Interface contacts:
Residue I7 in chain A contacts residue L21 in chain B (closest heavy-atom distance 3.2 Å).
Residue I6 in chain A interacts with residue L21 in chain B (closest heavy-atom distance 4.5 Å).
Residue A41 in chain A is in contact with residue L25 in chain B (closest heavy-atom distance 4.6 Å).
Residue P36 in chain A contacts residue V22 in chain B (closest heavy-atom distance 4.1 Å).
Residue K24 in chain A interacts with residue D4 in chain B (closest heavy-atom distance 3.3 Å).
Residue V37 in chain A contacts residue I10 in chain B (closest heavy-atom distance 4.6 Å).
Residue V37 in chain A is in contact with residue V22 in chain B (closest heavy-atom distance 4.8 Å).
Residue A40 in chain A interacts with residue E26 in chain B (closest heavy-atom distance 4.3 Å).
Residue E11 in chain A contacts residue F29 in chain B (closest heavy-atom distance 4.2 Å).
Residue K28 in chain A contacts residue E11 in chain B (closest heavy-atom distance 2.9 Å).
Residue V44 in chain A is in contact with residue F29 in chain B (closest heavy-atom distance 3.6 Å).
Residue L13 in chain A is in contact with residue T2 in chain B (closest heavy-atom distance 4.6 Å).
Residue E17 in chain A is in contact with residue T2 in chain B (closest heavy-atom distance 4.8 Å).
Residue L21 in chain A interacts with residue I7 in chain B (closest heavy-atom distance 3.7 Å).
Residue P43 in chain A interacts with residue V31 in chain B (closest heavy-atom distance 3.5 Å).
Residue F29 in chain A is in contact with residue I10 in chain B (closest heavy-atom distance 4.9 Å).
Residue V39 in chain A interacts with residue E26 in chain B (closest heavy-atom distance 3.9 Å).
Residue E11 in chain A contacts residue K28 in chain B (closest heavy-atom distance 2.9 Å).
Residue I3 in chain A is in contact with residue E20 in chain B (closest heavy-atom distance 3.6 Å).
Residue V37 in chain A interacts with residue L18 in chain B (closest heavy-atom distance 3.8 Å).
Residue K24 in chain A interacts with residue I3 in chain B (closest heavy-atom distance 4.0 Å).
Residue A40 in chain A is in contact with residue V22 in chain B (closest heavy-atom distance 4.2 Å).
Residue F29 in chain A is in contact with residue E11 in chain B (closest heavy-atom distance 3.4 Å).
Residue I10 in chain A interacts with residue L25 in chain B (closest heavy-atom distance 4.4 Å).
Residue M1 in chain A interacts with residue A9 in chain B (closest heavy-atom distance 3.4 Å).
Residue K24 in chain A is in contact with residue I7 in chain B (closest heavy-atom distance 3.5 Å).
Residue I6 in chain A interacts with residue A9 in chain B (closest heavy-atom distance 3.6 Å).
Residue L25 in chain A contacts residue I10 in chain B (closest heavy-atom distance 4.6 Å).
Residue I3 in chain A interacts with residue L21 in chain B (closest heavy-atom distance 4.0 Å).
Residue M1 in chain A contacts residue L13 in chain B (closest heavy-atom distance 4.7 Å).
Residue I3 in chain A contacts residue K24 in chain B (closest heavy-atom distance 4.3 Å).
Residue L21 in chain A interacts with residue I10 in chain B (closest heavy-atom distance 4.4 Å).
Residue I6 in chain A interacts with residue L13 in chain B (closest heavy-atom distance 3.7 Å).
Residue P36 in chain A is in contact with residue L18 in chain B (closest heavy-atom distance 4.9 Å).
Residue L13 in chain A contacts residue I6 in chain B (closest heavy-atom distance 4.0 Å).
Residue A40 in chain A interacts with residue L25 in chain B (closest heavy-atom distance 4.0 Å).
Residue I10 in chain A contacts residue L21 in chain B (closest heavy-atom distance 4.7 Å).
Residue I6 in chain A is in contact with residue I6 in chain B (closest heavy-atom distance 4.0 Å).
Residue I3 in chain A contacts residue L13 in chain B (closest heavy-atom distance 4.2 Å).
Residue I10 in chain A interacts with residue I6 in chain B (closest heavy-atom distance 4.1 Å).
Residue L21 in chain A interacts with residue I6 in chain B (closest heavy-atom distance 3.6 Å).
Residue I3 in chain A contacts residue E17 in chain B (closest heavy-atom distance 3.6 Å).
Residue D4 in chain A is in contact with residue K24 in chain B (closest heavy-atom distance 2.8 Å).
Residue I10 in chain A contacts residue I10 in chain B (closest heavy-atom distance 4.6 Å).
Residue E11 in chain A interacts with residue L25 in chain B (closest heavy-atom distance 4.6 Å).
Residue A9 in chain A is in contact with residue I6 in chain B (closest heavy-atom distance 3.7 Å).
Residue L25 in chain A contacts residue I7 in chain B (closest heavy-atom distance 3.9 Å).
Residue A47 in chain A contacts residue F29 in chain B (closest heavy-atom distance 3.6 Å).
Residue I7 in chain A is in contact with residue K24 in chain B (closest heavy-atom distance 3.3 Å).
Residue P43 in chain A contacts residue F29 in chain B (closest heavy-atom distance 3.5 Å).
Residue K28 in chain A is in contact with residue I7 in chain B (closest heavy-atom distance 4.5 Å).
Residue I7 in chain A is in contact with residue L25 in chain B (closest heavy-atom distance 4.0 Å).
Residue V44 in chain A is in contact with residue L25 in chain B (closest heavy-atom distance 4.1 Å).
Residue E20 in chain A is in contact with residue I3 in chain B (closest heavy-atom distance 3.6 Å).
Residue I6 in chain A contacts residue I10 in chain B (closest heavy-atom distance 3.8 Å).
Residue M1 in chain A contacts residue E5 in chain B (closest heavy-atom distance 3.5 Å).
Residue L21 in chain A interacts with residue I3 in chain B (closest heavy-atom distance 4.1 Å).
Residue L13 in chain A is in contact with residue I3 in chain B (closest heavy-atom distance 4.0 Å).
Residue E17 in chain A interacts with residue I3 in chain B (closest heavy-atom distance 3.6 Å).
Residue M1 in chain A interacts with residue I6 in chain B (closest heavy-atom distance 4.0 Å).

Sequence of chain B:
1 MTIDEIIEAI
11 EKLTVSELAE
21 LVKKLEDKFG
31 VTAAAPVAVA

The following describes two proteins that form a bound complex.

Sequence of chain A:
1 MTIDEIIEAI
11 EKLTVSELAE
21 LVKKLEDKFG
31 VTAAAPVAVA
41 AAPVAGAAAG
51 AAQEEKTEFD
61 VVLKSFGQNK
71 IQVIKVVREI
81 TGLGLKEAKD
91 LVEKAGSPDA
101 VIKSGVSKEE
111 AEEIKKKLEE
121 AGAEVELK